Interface contacts:
Residue G285 in chain B is in contact with residue Y246 in chain A (closest heavy-atom distance 2.7 Å).
Residue I280 in chain B contacts residue G49 in chain A (closest heavy-atom distance 2.7 Å).
Residue F34 in chain B interacts with residue W243 in chain A (closest heavy-atom distance 3.8 Å).
Residue V274 in chain B is in contact with residue S51 in chain A (closest heavy-atom distance 3.5 Å).
Residue E282 in chain B interacts with residue Q42 in chain A (closest heavy-atom distance 3.2 Å).
Residue F286 in chain B is in contact with residue Y246 in chain A (closest heavy-atom distance 4.0 Å).
Residue F286 in chain B contacts residue M40 in chain A (closest heavy-atom distance 3.7 Å).
Residue L324 in chain B contacts residue D248 in chain A (closest heavy-atom distance 3.5 Å).
Residue I280 in chain B is in contact with residue R48 in chain A (closest heavy-atom distance 4.1 Å).
Residue M277 in chain B contacts residue P402 in chain A (closest heavy-atom distance 3.7 Å).
Residue E282 in chain B contacts residue G49 in chain A (closest heavy-atom distance 3.6 Å).
Residue I280 in chain B is in contact with residue Q42 in chain A (closest heavy-atom distance 4.2 Å).
Residue D278 in chain B is in contact with residue K50 in chain A (closest heavy-atom distance 3.2 Å).
Residue I280 in chain B interacts with residue S51 in chain A (closest heavy-atom distance 3.3 Å).
Residue D278 in chain B is in contact with residue P402 in chain A (closest heavy-atom distance 3.3 Å).
Residue K73 in chain B interacts with residue K215 in chain A (closest heavy-atom distance 3.4 Å).
Residue F35 in chain B interacts with residue L39 in chain A (closest heavy-atom distance 3.9 Å).
Residue F286 in chain B interacts with residue H245 in chain A (closest heavy-atom distance 3.8 Å).
Residue M277 in chain B is in contact with residue E337 in chain A (closest heavy-atom distance 3.9 Å).
Residue I280 in chain B interacts with residue L253 in chain A (closest heavy-atom distance 3.8 Å).
Residue F35 in chain B is in contact with residue N38 in chain A (closest heavy-atom distance 3.7 Å).
Residue D278 in chain B interacts with residue T54 in chain A (closest heavy-atom distance 3.3 Å).
Residue D281 in chain B interacts with residue W249 in chain A (closest heavy-atom distance 4.3 Å).
Residue D278 in chain B contacts residue S51 in chain A (closest heavy-atom distance 3.2 Å).
Residue R283 in chain B contacts residue L39 in chain A (closest heavy-atom distance 3.6 Å).
Residue F286 in chain B interacts with residue W243 in chain A (closest heavy-atom distance 3.6 Å).
Residue I280 in chain B contacts residue K50 in chain A (closest heavy-atom distance 4.2 Å).
Residue V287 in chain B is in contact with residue Y246 in chain A (closest heavy-atom distance 3.8 Å).
Residue Y268 in chain B contacts residue E252 in chain A (closest heavy-atom distance 3.2 Å).
Residue Q289 in chain B interacts with residue M244 in chain A (closest heavy-atom distance 3.2 Å).
Residue F286 in chain B contacts residue M244 in chain A (closest heavy-atom distance 3.3 Å).
Residue M277 in chain B is in contact with residue K50 in chain A (closest heavy-atom distance 2.9 Å).
Residue V287 in chain B is in contact with residue W243 in chain A (closest heavy-atom distance 3.6 Å).
Residue Y284 in chain B interacts with residue W249 in chain A (closest heavy-atom distance 3.5 Å).
Residue I280 in chain B interacts with residue E257 in chain A (closest heavy-atom distance 3.5 Å).
Residue Q31 in chain B interacts with residue L39 in chain A (closest heavy-atom distance 4.2 Å).
Residue F34 in chain B interacts with residue N38 in chain A (closest heavy-atom distance 4.2 Å).
Residue F35 in chain B interacts with residue A36 in chain A (closest heavy-atom distance 3.9 Å).
Residue Q276 in chain B interacts with residue P402 in chain A (closest heavy-atom distance 4.2 Å).
Residue R283 in chain B contacts residue Q42 in chain A (closest heavy-atom distance 4.2 Å).
Residue G285 in chain B is in contact with residue H245 in chain A (closest heavy-atom distance 3.6 Å).
Residue G285 in chain B is in contact with residue E250 in chain A (closest heavy-atom distance 4.1 Å).
Residue N279 in chain B interacts with residue R48 in chain A (closest heavy-atom distance 3.5 Å).
Residue F34 in chain B contacts residue L39 in chain A (closest heavy-atom distance 3.6 Å).
Residue D278 in chain B is in contact with residue F403 in chain A (closest heavy-atom distance 3.1 Å).
Residue V274 in chain B is in contact with residue D53 in chain A (closest heavy-atom distance 3.5 Å).
Residue N279 in chain B contacts residue G49 in chain A (closest heavy-atom distance 3.3 Å).
Residue D278 in chain B is in contact with residue G49 in chain A (closest heavy-atom distance 3.2 Å).
Residue N279 in chain B interacts with residue K50 in chain A (closest heavy-atom distance 3.1 Å).
Residue Y268 in chain B contacts residue D256 in chain A (closest heavy-atom distance 2.9 Å).
Residue D281 in chain B contacts residue Q42 in chain A (closest heavy-atom distance 4.2 Å).
Residue L324 in chain B interacts with residue W249 in chain A (closest heavy-atom distance 3.6 Å).
Residue L324 in chain B contacts residue Y246 in chain A (closest heavy-atom distance 3.3 Å).
Residue V287 in chain B contacts residue N214 in chain A (closest heavy-atom distance 3.8 Å).
Residue L320 in chain B contacts residue W249 in chain A (closest heavy-atom distance 4.0 Å).
Residue D278 in chain B interacts with residue D53 in chain A (closest heavy-atom distance 4.0 Å).
Residue V287 in chain B is in contact with residue M244 in chain A (closest heavy-atom distance 2.5 Å).
Residue F35 in chain B is in contact with residue T37 in chain A (closest heavy-atom distance 3.3 Å).
Residue R283 in chain B contacts residue M40 in chain A (closest heavy-atom distance 2.4 Å).
Residue G285 in chain B contacts residue W249 in chain A (closest heavy-atom distance 3.8 Å).

Sequence of chain A:
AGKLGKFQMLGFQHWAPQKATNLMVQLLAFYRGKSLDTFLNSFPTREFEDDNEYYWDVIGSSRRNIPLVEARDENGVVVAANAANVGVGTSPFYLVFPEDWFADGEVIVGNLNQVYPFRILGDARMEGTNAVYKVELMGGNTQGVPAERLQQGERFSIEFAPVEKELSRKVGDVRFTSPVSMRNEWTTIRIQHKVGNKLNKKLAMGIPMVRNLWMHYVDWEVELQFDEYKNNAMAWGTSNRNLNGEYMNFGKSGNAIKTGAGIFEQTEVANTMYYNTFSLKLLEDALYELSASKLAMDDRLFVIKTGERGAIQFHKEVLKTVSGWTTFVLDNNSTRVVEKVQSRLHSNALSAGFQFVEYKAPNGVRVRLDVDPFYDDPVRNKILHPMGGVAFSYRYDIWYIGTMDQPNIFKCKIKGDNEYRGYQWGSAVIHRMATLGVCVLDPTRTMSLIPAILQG

Sequence of chain B:
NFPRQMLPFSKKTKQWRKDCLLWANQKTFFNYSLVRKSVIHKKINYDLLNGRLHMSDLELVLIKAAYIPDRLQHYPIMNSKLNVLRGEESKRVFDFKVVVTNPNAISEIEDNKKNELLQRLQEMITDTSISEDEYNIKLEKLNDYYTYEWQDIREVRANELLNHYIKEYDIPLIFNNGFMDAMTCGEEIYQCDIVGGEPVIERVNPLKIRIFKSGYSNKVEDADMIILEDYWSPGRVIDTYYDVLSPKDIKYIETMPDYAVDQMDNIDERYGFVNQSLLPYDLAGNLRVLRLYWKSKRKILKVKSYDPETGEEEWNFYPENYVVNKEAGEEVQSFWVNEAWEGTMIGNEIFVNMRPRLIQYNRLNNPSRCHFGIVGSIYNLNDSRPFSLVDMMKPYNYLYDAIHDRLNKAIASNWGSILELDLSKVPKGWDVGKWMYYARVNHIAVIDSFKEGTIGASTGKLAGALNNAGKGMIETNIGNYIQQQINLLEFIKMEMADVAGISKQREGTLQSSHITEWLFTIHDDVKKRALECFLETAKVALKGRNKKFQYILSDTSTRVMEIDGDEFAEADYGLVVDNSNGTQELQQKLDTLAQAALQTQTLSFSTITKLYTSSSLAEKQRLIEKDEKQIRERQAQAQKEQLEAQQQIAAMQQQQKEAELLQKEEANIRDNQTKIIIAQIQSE

These two protein chains interact to form a complex.